Sequence of chain B:
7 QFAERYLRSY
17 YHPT

The following describes two proteins that form a bound complex.

Interface contacts:
Residue Y141 in chain A interacts with residue H18 in chain B (closest heavy-atom distance 3.2 Å).
Residue G80 in chain A interacts with residue T20 in chain B (closest heavy-atom distance 4.5 Å).
Residue D128 in chain A is in contact with residue R14 in chain B (closest heavy-atom distance 2.7 Å).
Residue V116 in chain A is in contact with residue Y16 in chain B (closest heavy-atom distance 3.7 Å).
Residue L115 in chain A interacts with residue Y16 in chain B (closest heavy-atom distance 4.7 Å).
Residue T142 in chain A interacts with residue Y16 in chain B (closest heavy-atom distance 4.4 Å).
Residue P5 in chain A interacts with residue Y12 in chain B (closest heavy-atom distance 3.2 Å).
Residue G80 in chain A is in contact with residue H18 in chain B (closest heavy-atom distance 2.9 Å).
Residue A83 in chain A contacts residue Y16 in chain B (closest heavy-atom distance 3.0 Å).
Residue L82 in chain A is in contact with residue Y17 in chain B (closest heavy-atom distance 4.0 Å).
Residue I140 in chain A interacts with residue H18 in chain B (closest heavy-atom distance 4.7 Å).
Residue F4 in chain A is in contact with residue R14 in chain B (closest heavy-atom distance 3.8 Å).
Residue P78 in chain A contacts residue T20 in chain B (closest heavy-atom distance 4.8 Å).
Residue A83 in chain A interacts with residue R14 in chain B (closest heavy-atom distance 4.3 Å).
Residue L82 in chain A is in contact with residue H18 in chain B (closest heavy-atom distance 3.9 Å).
Residue A83 in chain A contacts residue S15 in chain B (closest heavy-atom distance 3.5 Å).
Residue A85 in chain A contacts residue L13 in chain B (closest heavy-atom distance 3.0 Å).
Residue H123 in chain A contacts residue R14 in chain B (closest heavy-atom distance 3.4 Å).
Residue L8 in chain A is in contact with residue Y12 in chain B (closest heavy-atom distance 4.4 Å).
Residue L8 in chain A is in contact with residue A9 in chain B (closest heavy-atom distance 4.8 Å).
Residue H84 in chain A contacts residue L13 in chain B (closest heavy-atom distance 3.5 Å).
Residue F72 in chain A is in contact with residue E10 in chain B (closest heavy-atom distance 4.2 Å).
Residue H84 in chain A contacts residue S15 in chain B (closest heavy-atom distance 4.0 Å).
Residue F4 in chain A interacts with residue Y12 in chain B (closest heavy-atom distance 4.1 Å).
Residue P87 in chain A interacts with residue L13 in chain B (closest heavy-atom distance 4.5 Å).
Residue P139 in chain A is in contact with residue Y17 in chain B (closest heavy-atom distance 3.2 Å).
Residue P87 in chain A interacts with residue Y12 in chain B (closest heavy-atom distance 3.4 Å).
Residue H129 in chain A is in contact with residue S15 in chain B (closest heavy-atom distance 3.1 Å).
Residue P139 in chain A interacts with residue Y16 in chain B (closest heavy-atom distance 3.3 Å).
Residue H119 in chain A interacts with residue Y16 in chain B (closest heavy-atom distance 3.3 Å).
Residue H129 in chain A contacts residue R14 in chain B (closest heavy-atom distance 4.2 Å).
Residue P90 in chain A interacts with residue F8 in chain B (closest heavy-atom distance 3.4 Å).
Residue F86 in chain A is in contact with residue E10 in chain B (closest heavy-atom distance 4.0 Å).
Residue Y141 in chain A interacts with residue Y17 in chain B (closest heavy-atom distance 2.9 Å).
Residue S79 in chain A interacts with residue P19 in chain B (closest heavy-atom distance 4.7 Å).
Residue I140 in chain A contacts residue P19 in chain B (closest heavy-atom distance 4.4 Å).
Residue F86 in chain A contacts residue Y12 in chain B (closest heavy-atom distance 4.7 Å).
Residue Y73 in chain A contacts residue L13 in chain B (closest heavy-atom distance 3.9 Å).
Residue S79 in chain A contacts residue H18 in chain B (closest heavy-atom distance 4.1 Å).
Residue L81 in chain A is in contact with residue Y17 in chain B (closest heavy-atom distance 3.9 Å).
Residue L81 in chain A contacts residue S15 in chain B (closest heavy-atom distance 2.9 Å).
Residue I140 in chain A contacts residue Y16 in chain B (closest heavy-atom distance 3.8 Å).
Residue L81 in chain A contacts residue Y16 in chain B (closest heavy-atom distance 3.6 Å).
Residue Y73 in chain A interacts with residue E10 in chain B (closest heavy-atom distance 3.7 Å).
Residue Y92 in chain A interacts with residue E10 in chain B (closest heavy-atom distance 3.6 Å).
Residue S79 in chain A contacts residue T20 in chain B (closest heavy-atom distance 4.1 Å).
Residue A85 in chain A contacts residue R14 in chain B (closest heavy-atom distance 3.0 Å).
Residue H84 in chain A interacts with residue R14 in chain B (closest heavy-atom distance 3.1 Å).
Residue L82 in chain A is in contact with residue Y16 in chain B (closest heavy-atom distance 2.8 Å).
Residue P87 in chain A contacts residue A9 in chain B (closest heavy-atom distance 4.3 Å).
Residue G80 in chain A is in contact with residue Y16 in chain B (closest heavy-atom distance 4.0 Å).
Residue P139 in chain A is in contact with residue S15 in chain B (closest heavy-atom distance 4.5 Å).
Residue F138 in chain A contacts residue Y16 in chain B (closest heavy-atom distance 3.3 Å).
Residue L136 in chain A interacts with residue Y16 in chain B (closest heavy-atom distance 4.2 Å).
Residue A85 in chain A contacts residue Y12 in chain B (closest heavy-atom distance 4.2 Å).
Residue I140 in chain A contacts residue Y17 in chain B (closest heavy-atom distance 3.2 Å).
Residue Y141 in chain A is in contact with residue Y16 in chain B (closest heavy-atom distance 3.4 Å).
Residue G80 in chain A contacts residue Y17 in chain B (closest heavy-atom distance 3.5 Å).
Residue F86 in chain A is in contact with residue L13 in chain B (closest heavy-atom distance 3.7 Å).
Residue Y111 in chain A is in contact with residue H18 in chain B (closest heavy-atom distance 3.2 Å).

Sequence of chain A:
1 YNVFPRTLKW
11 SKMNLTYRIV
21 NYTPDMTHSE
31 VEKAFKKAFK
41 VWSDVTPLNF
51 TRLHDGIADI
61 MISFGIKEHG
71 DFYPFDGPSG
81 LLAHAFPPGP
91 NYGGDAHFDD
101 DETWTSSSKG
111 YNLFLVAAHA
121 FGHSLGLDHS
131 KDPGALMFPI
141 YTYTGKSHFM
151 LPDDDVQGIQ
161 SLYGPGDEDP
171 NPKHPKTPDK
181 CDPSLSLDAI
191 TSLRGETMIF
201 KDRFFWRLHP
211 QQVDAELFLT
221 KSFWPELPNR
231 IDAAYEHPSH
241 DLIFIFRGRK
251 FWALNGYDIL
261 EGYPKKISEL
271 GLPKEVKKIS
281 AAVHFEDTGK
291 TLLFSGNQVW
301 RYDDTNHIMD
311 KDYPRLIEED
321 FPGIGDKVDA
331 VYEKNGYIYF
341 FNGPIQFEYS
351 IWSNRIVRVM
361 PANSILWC